Contacts between the two chains:
Residue H121 in chain A is in contact with residue K155 in chain B (closest heavy-atom distance 3.9 Å).
Residue H121 in chain A contacts residue V157 in chain B (closest heavy-atom distance 3.9 Å).
Residue E120 in chain A is in contact with residue V157 in chain B (closest heavy-atom distance 3.8 Å).
Residue A122 in chain A interacts with residue K155 in chain B (closest heavy-atom distance 3.1 Å).
Residue K303 in chain A is in contact with residue E154 in chain B (closest heavy-atom distance 3.3 Å).
Residue A122 in chain A is in contact with residue V157 in chain B (closest heavy-atom distance 4.2 Å).
Residue A122 in chain A interacts with residue K156 in chain B (closest heavy-atom distance 4.3 Å).
Residue K303 in chain A is in contact with residue K156 in chain B (closest heavy-atom distance 4.7 Å).
Residue E120 in chain A interacts with residue K155 in chain B (closest heavy-atom distance 3.3 Å).
Residue A118 in chain A interacts with residue V157 in chain B (closest heavy-atom distance 3.9 Å).
Residue S119 in chain A contacts residue V157 in chain B (closest heavy-atom distance 3.2 Å).
Residue K303 in chain A is in contact with residue K155 in chain B (closest heavy-atom distance 3.5 Å).

Sequence of chain A:
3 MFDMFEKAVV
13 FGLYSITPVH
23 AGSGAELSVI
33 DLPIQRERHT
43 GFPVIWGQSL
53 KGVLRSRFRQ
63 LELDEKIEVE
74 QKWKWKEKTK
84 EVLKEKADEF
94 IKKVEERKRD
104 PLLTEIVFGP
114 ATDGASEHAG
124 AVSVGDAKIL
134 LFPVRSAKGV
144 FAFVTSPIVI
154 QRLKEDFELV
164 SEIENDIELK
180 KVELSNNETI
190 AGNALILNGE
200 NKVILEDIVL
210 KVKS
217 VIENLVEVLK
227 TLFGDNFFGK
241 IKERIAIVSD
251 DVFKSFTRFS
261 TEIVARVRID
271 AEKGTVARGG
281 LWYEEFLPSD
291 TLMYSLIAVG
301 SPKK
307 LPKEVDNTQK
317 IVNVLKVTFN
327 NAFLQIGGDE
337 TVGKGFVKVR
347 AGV

Sequence of chain B:
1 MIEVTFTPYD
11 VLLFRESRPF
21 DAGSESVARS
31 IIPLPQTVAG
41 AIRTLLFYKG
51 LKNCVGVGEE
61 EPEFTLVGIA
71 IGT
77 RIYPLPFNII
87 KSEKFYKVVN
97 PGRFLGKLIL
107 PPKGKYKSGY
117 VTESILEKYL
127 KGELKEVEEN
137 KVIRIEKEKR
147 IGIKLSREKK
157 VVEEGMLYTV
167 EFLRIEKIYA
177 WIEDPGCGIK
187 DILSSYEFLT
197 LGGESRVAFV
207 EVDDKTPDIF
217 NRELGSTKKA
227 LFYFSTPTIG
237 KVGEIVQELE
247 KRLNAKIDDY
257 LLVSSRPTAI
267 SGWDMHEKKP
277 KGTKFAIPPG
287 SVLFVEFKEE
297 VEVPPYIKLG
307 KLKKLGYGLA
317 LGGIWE

These two protein chains interact to form a complex.